The following describes two proteins that form a bound complex.

Sequence of the second protein:
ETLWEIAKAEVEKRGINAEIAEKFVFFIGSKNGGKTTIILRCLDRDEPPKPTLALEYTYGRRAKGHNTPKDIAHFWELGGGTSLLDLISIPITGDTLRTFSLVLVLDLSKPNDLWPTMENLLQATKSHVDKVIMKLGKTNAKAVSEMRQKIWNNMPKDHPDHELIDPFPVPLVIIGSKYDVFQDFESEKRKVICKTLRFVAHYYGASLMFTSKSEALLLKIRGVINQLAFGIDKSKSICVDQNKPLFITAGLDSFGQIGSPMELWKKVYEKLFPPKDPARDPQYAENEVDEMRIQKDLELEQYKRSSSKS

Contacts between the two chains:
Residue S223 in the second protein interacts with residue Q19 in the first protein (closest heavy-atom distance 4.5 Å).

Sequence of the first protein:
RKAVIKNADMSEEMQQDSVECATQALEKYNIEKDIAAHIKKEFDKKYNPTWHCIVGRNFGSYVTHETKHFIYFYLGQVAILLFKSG